The following describes two proteins that form a bound complex.

Residue-level contacts at the interface:
Residue I279 in the second protein is in contact with residue L27 in the first protein (closest heavy-atom distance 4.5 Å).
Residue V29 in the second protein is in contact with residue L30 in the first protein (closest heavy-atom distance 4.4 Å).
Residue I37 in the second protein interacts with residue T36 in the first protein (closest heavy-atom distance 3.6 Å).
Residue R35 in the second protein is in contact with residue K32 in the first protein (closest heavy-atom distance 4.2 Å).
Residue F280 in the second protein interacts with residue P23 in the first protein (closest heavy-atom distance 3.6 Å).
Residue I33 in the second protein interacts with residue Y29 in the first protein (closest heavy-atom distance 4.5 Å).
Residue R35 in the second protein contacts residue Y29 in the first protein (closest heavy-atom distance 3.1 Å).
Residue R32 in the second protein is in contact with residue P34 in the first protein (closest heavy-atom distance 4.8 Å).
Residue F275 in the second protein contacts residue W24 in the first protein (closest heavy-atom distance 4.7 Å).
Residue I33 in the second protein contacts residue L27 in the first protein (closest heavy-atom distance 3.6 Å).
Residue I279 in the second protein interacts with residue G26 in the first protein (closest heavy-atom distance 4.3 Å).
Residue F275 in the second protein is in contact with residue L30 in the first protein (closest heavy-atom distance 3.6 Å).
Residue F275 in the second protein interacts with residue L27 in the first protein (closest heavy-atom distance 3.8 Å).
Residue F280 in the second protein contacts residue W24 in the first protein (closest heavy-atom distance 3.6 Å).
Residue R32 in the second protein is in contact with residue L30 in the first protein (closest heavy-atom distance 4.4 Å).
Residue R35 in the second protein interacts with residue V35 in the first protein (closest heavy-atom distance 3.5 Å).
Residue R36 in the second protein is in contact with residue P34 in the first protein (closest heavy-atom distance 3.9 Å).
Residue I33 in the second protein interacts with residue G26 in the first protein (closest heavy-atom distance 4.1 Å).
Residue I279 in the second protein interacts with residue W24 in the first protein (closest heavy-atom distance 3.7 Å).
Residue R35 in the second protein contacts residue K33 in the first protein (closest heavy-atom distance 3.9 Å).
Residue F280 in the second protein contacts residue F20 in the first protein (closest heavy-atom distance 3.6 Å).
Residue I33 in the second protein interacts with residue L30 in the first protein (closest heavy-atom distance 4.4 Å).
Residue I37 in the second protein interacts with residue K38 in the first protein (closest heavy-atom distance 3.8 Å).
Residue V276 in the second protein contacts residue W24 in the first protein (closest heavy-atom distance 3.6 Å).
Residue I37 in the second protein interacts with residue P34 in the first protein (closest heavy-atom distance 3.6 Å).
Residue I279 in the second protein interacts with residue P23 in the first protein (closest heavy-atom distance 3.3 Å).
Residue R32 in the second protein is in contact with residue Y29 in the first protein (closest heavy-atom distance 2.9 Å).
Residue R35 in the second protein is in contact with residue P34 in the first protein (closest heavy-atom distance 4.1 Å).

Sequence of the first protein:
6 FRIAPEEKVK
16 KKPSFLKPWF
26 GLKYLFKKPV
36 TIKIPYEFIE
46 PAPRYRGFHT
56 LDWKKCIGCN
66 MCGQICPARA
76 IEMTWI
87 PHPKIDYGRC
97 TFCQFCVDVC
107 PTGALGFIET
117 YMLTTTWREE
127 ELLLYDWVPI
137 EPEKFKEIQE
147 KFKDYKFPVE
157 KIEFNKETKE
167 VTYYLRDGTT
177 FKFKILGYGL

Sequence of the second protein:
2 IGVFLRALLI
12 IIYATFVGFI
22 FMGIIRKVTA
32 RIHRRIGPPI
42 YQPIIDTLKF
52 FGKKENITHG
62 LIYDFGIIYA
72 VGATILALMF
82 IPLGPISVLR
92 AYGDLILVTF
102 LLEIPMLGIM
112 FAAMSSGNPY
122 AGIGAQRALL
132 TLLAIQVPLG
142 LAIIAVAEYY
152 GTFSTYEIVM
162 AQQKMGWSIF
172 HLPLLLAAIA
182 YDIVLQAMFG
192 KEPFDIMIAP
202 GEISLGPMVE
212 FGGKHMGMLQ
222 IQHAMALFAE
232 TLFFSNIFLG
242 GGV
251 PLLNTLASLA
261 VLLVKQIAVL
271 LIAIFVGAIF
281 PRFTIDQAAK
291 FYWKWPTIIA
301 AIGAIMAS